The following describes two proteins that form a bound complex.

Sequence of protein 2:
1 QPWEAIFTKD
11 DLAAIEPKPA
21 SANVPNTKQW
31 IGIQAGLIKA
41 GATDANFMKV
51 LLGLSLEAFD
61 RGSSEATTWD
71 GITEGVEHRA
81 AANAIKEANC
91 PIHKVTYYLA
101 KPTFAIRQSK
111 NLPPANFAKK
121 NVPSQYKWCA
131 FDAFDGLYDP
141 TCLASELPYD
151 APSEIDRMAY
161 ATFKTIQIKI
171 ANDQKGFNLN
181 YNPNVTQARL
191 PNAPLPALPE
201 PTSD

Interface contacts:
Residue W3 in protein 1 contacts residue M48 in protein 2 (closest heavy-atom distance 3.5 Å).
Residue G176 in protein 1 contacts residue L195 in protein 2 (closest heavy-atom distance 3.6 Å).
Residue K9 in protein 1 is in contact with residue P148 in protein 2 (closest heavy-atom distance 3.4 Å).
Residue P17 in protein 1 is in contact with residue I106 in protein 2 (closest heavy-atom distance 3.4 Å).
Residue W3 in protein 1 is in contact with residue Y98 in protein 2 (closest heavy-atom distance 2.6 Å).
Residue N180 in protein 1 is in contact with residue P191 in protein 2 (closest heavy-atom distance 3.1 Å).
Residue P17 in protein 1 is in contact with residue L112 in protein 2 (closest heavy-atom distance 3.0 Å).
Residue A20 in protein 1 contacts residue E57 in protein 2 (closest heavy-atom distance 3.0 Å).
Residue A20 in protein 1 contacts residue R61 in protein 2 (closest heavy-atom distance 3.7 Å).
Residue A13 in protein 1 is in contact with residue K110 in protein 2 (closest heavy-atom distance 2.9 Å).
Residue I15 in protein 1 contacts residue I106 in protein 2 (closest heavy-atom distance 3.4 Å).
Residue S21 in protein 1 interacts with residue A115 in protein 2 (closest heavy-atom distance 3.6 Å).
Residue F7 in protein 1 interacts with residue K49 in protein 2 (closest heavy-atom distance 3.5 Å).
Residue P2 in protein 1 interacts with residue F47 in protein 2 (closest heavy-atom distance 3.5 Å).
Residue A20 in protein 1 is in contact with residue D60 in protein 2 (closest heavy-atom distance 2.8 Å).
Residue L12 in protein 1 contacts residue I106 in protein 2 (closest heavy-atom distance 3.7 Å).
Residue D135 in protein 1 interacts with residue A118 in protein 2 (closest heavy-atom distance 3.1 Å).
Residue F7 in protein 1 interacts with residue L52 in protein 2 (closest heavy-atom distance 3.5 Å).
Residue N178 in protein 1 is in contact with residue A193 in protein 2 (closest heavy-atom distance 3.5 Å).
Residue K9 in protein 1 interacts with residue S109 in protein 2 (closest heavy-atom distance 3.8 Å).
Residue P19 in protein 1 contacts residue D60 in protein 2 (closest heavy-atom distance 3.2 Å).
Residue E4 in protein 1 is in contact with residue K18 in protein 2 (closest heavy-atom distance 3.4 Å).
Residue L179 in protein 1 interacts with residue N192 in protein 2 (closest heavy-atom distance 2.9 Å).
Residue W3 in protein 1 contacts residue W30 in protein 2 (closest heavy-atom distance 3.5 Å).
Residue N180 in protein 1 is in contact with residue L190 in protein 2 (closest heavy-atom distance 3.7 Å).
Residue P2 in protein 1 contacts residue M48 in protein 2 (closest heavy-atom distance 3.3 Å).
Residue E16 in protein 1 is in contact with residue K110 in protein 2 (closest heavy-atom distance 3.6 Å).
Residue Y138 in protein 1 is in contact with residue A118 in protein 2 (closest heavy-atom distance 3.7 Å).
Residue A22 in protein 1 is in contact with residue K119 in protein 2 (closest heavy-atom distance 3.5 Å).
Residue E154 in protein 1 is in contact with residue S124 in protein 2 (closest heavy-atom distance 2.7 Å).
Residue A20 in protein 1 interacts with residue W69 in protein 2 (closest heavy-atom distance 3.6 Å).
Residue E154 in protein 1 contacts residue P123 in protein 2 (closest heavy-atom distance 3.2 Å).
Residue N178 in protein 1 interacts with residue P191 in protein 2 (closest heavy-atom distance 2.8 Å).
Residue K9 in protein 1 interacts with residue S145 in protein 2 (closest heavy-atom distance 2.8 Å).
Residue N23 in protein 1 contacts residue K119 in protein 2 (closest heavy-atom distance 3.7 Å).
Residue A22 in protein 1 contacts residue R61 in protein 2 (closest heavy-atom distance 3.3 Å).
Residue R157 in protein 1 interacts with residue N121 in protein 2 (closest heavy-atom distance 3.3 Å).
Residue F177 in protein 1 contacts residue L195 in protein 2 (closest heavy-atom distance 3.4 Å).
Residue K9 in protein 1 is in contact with residue A105 in protein 2 (closest heavy-atom distance 3.1 Å).
Residue Y138 in protein 1 contacts residue F117 in protein 2 (closest heavy-atom distance 3.7 Å).
Residue L12 in protein 1 contacts residue S145 in protein 2 (closest heavy-atom distance 3.4 Å).
Residue K164 in protein 1 contacts residue N121 in protein 2 (closest heavy-atom distance 3.8 Å).
Residue R157 in protein 1 contacts residue A118 in protein 2 (closest heavy-atom distance 3.7 Å).
Residue N172 in protein 1 interacts with residue L198 in protein 2 (closest heavy-atom distance 3.2 Å).
Residue N178 in protein 1 contacts residue N192 in protein 2 (closest heavy-atom distance 3.1 Å).
Residue P2 in protein 1 is in contact with residue Q34 in protein 2 (closest heavy-atom distance 3.4 Å).
Residue I6 in protein 1 is in contact with residue L143 in protein 2 (closest heavy-atom distance 3.7 Å).
Residue W3 in protein 1 is in contact with residue Q34 in protein 2 (closest heavy-atom distance 3.5 Å).
Residue R189 in protein 1 interacts with residue L190 in protein 2 (closest heavy-atom distance 3.4 Å).
Residue T8 in protein 1 contacts residue S145 in protein 2 (closest heavy-atom distance 3.3 Å).
Residue A5 in protein 1 contacts residue M48 in protein 2 (closest heavy-atom distance 3.3 Å).
Residue A5 in protein 1 is in contact with residue L143 in protein 2 (closest heavy-atom distance 3.6 Å).
Residue K9 in protein 1 contacts residue E146 in protein 2 (closest heavy-atom distance 3.1 Å).
Residue R157 in protein 1 interacts with residue V122 in protein 2 (closest heavy-atom distance 2.5 Å).
Residue L179 in protein 1 is in contact with residue P191 in protein 2 (closest heavy-atom distance 3.5 Å).
Residue F7 in protein 1 contacts residue M48 in protein 2 (closest heavy-atom distance 3.5 Å).
Residue P17 in protein 1 is in contact with residue L56 in protein 2 (closest heavy-atom distance 3.7 Å).
Residue R157 in protein 1 interacts with residue F117 in protein 2 (closest heavy-atom distance 2.9 Å).
Residue F134 in protein 1 contacts residue N121 in protein 2 (closest heavy-atom distance 3.5 Å).
Residue N26 in protein 1 contacts residue D70 in protein 2 (closest heavy-atom distance 2.9 Å).

Sequence of protein 1:
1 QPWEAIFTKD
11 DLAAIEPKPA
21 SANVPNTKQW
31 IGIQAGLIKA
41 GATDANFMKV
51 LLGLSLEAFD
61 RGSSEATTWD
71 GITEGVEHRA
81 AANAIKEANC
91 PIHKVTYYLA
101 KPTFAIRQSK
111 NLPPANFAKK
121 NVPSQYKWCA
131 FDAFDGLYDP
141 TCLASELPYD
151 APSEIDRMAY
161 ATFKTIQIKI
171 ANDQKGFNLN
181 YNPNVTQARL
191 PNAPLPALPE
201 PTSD